Sequence of protein 2:
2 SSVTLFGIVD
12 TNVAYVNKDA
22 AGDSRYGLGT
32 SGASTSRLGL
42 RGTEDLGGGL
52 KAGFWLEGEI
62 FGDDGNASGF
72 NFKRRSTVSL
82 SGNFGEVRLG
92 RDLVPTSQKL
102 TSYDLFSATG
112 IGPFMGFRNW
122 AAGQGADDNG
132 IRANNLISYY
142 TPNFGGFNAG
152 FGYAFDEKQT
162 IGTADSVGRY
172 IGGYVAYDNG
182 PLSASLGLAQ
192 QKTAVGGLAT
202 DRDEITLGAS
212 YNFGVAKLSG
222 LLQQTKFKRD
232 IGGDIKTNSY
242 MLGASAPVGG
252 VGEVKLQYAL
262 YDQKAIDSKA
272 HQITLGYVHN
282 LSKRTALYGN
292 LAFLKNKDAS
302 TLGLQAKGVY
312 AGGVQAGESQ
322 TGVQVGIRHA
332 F

Sequence of protein 1:
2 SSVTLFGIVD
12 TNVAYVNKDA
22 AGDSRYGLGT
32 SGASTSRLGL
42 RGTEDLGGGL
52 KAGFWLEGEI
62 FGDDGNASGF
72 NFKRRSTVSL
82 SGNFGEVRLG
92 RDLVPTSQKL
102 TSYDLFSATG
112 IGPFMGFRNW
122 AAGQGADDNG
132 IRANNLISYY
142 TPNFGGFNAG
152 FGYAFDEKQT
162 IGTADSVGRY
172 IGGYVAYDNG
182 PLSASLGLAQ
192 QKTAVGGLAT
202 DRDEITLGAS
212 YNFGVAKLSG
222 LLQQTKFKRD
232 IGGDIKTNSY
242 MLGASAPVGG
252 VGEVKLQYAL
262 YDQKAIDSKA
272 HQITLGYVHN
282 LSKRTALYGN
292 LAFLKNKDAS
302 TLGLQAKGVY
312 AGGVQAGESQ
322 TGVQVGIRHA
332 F

The following describes two proteins that form a bound complex.

Interface contacts:
Residue L90 in protein 2 contacts residue T12 in protein 1 (closest heavy-atom distance 3.5 Å).
Residue R92 in protein 2 is in contact with residue G63 in protein 1 (closest heavy-atom distance 3.1 Å).
Residue F71 in protein 2 interacts with residue F71 in protein 1 (closest heavy-atom distance 3.2 Å).
Residue F73 in protein 2 contacts residue F71 in protein 1 (closest heavy-atom distance 4.1 Å).
Residue F55 in protein 2 is in contact with residue H330 in protein 1 (closest heavy-atom distance 3.6 Å).
Residue F73 in protein 2 contacts residue L39 in protein 1 (closest heavy-atom distance 3.7 Å).
Residue L137 in protein 2 interacts with residue L29 in protein 1 (closest heavy-atom distance 3.7 Å).
Residue N136 in protein 2 interacts with residue D64 in protein 1 (closest heavy-atom distance 2.9 Å).
Residue S77 in protein 2 interacts with residue G66 in protein 1 (closest heavy-atom distance 3.2 Å).
Residue A53 in protein 2 contacts residue H330 in protein 1 (closest heavy-atom distance 3.9 Å).
Residue F71 in protein 2 contacts residue G70 in protein 1 (closest heavy-atom distance 3.8 Å).
Residue E45 in protein 2 is in contact with residue H330 in protein 1 (closest heavy-atom distance 3.6 Å).
Residue E45 in protein 2 is in contact with residue S283 in protein 1 (closest heavy-atom distance 2.7 Å).
Residue F55 in protein 2 is in contact with residue V10 in protein 1 (closest heavy-atom distance 4.0 Å).
Residue F73 in protein 2 interacts with residue N67 in protein 1 (closest heavy-atom distance 3.9 Å).
Residue S77 in protein 2 is in contact with residue F62 in protein 1 (closest heavy-atom distance 4.1 Å).
Residue L41 in protein 2 contacts residue L39 in protein 1 (closest heavy-atom distance 3.7 Å).
Residue L47 in protein 2 is in contact with residue S283 in protein 1 (closest heavy-atom distance 3.6 Å).
Residue L47 in protein 2 interacts with residue L282 in protein 1 (closest heavy-atom distance 3.9 Å).
Residue F73 in protein 2 is in contact with residue I61 in protein 1 (closest heavy-atom distance 3.6 Å).
Residue L57 in protein 2 interacts with residue I61 in protein 1 (closest heavy-atom distance 4.2 Å).
Residue K74 in protein 2 interacts with residue A68 in protein 1 (closest heavy-atom distance 4.1 Å).
Residue K159 in protein 2 interacts with residue D20 in protein 1 (closest heavy-atom distance 3.5 Å).
Residue E158 in protein 2 is in contact with residue R26 in protein 1 (closest heavy-atom distance 4.0 Å).
Residue F156 in protein 2 contacts residue L29 in protein 1 (closest heavy-atom distance 3.9 Å).
Residue V79 in protein 2 is in contact with residue H330 in protein 1 (closest heavy-atom distance 3.9 Å).
Residue N135 in protein 2 interacts with residue D64 in protein 1 (closest heavy-atom distance 3.4 Å).
Residue N135 in protein 2 is in contact with residue D65 in protein 1 (closest heavy-atom distance 3.6 Å).
Residue G91 in protein 2 is in contact with residue G63 in protein 1 (closest heavy-atom distance 3.3 Å).
Residue V79 in protein 2 is in contact with residue T12 in protein 1 (closest heavy-atom distance 3.2 Å).
Residue R92 in protein 2 interacts with residue D64 in protein 1 (closest heavy-atom distance 3.9 Å).
Residue E158 in protein 2 interacts with residue G309 in protein 1 (closest heavy-atom distance 3.1 Å).
Residue F156 in protein 2 is in contact with residue Y27 in protein 1 (closest heavy-atom distance 3.5 Å).
Residue K74 in protein 2 is in contact with residue G66 in protein 1 (closest heavy-atom distance 3.3 Å).
Residue K159 in protein 2 is in contact with residue R26 in protein 1 (closest heavy-atom distance 3.8 Å).
Residue F156 in protein 2 contacts residue G28 in protein 1 (closest heavy-atom distance 3.6 Å).
Residue I138 in protein 2 interacts with residue V14 in protein 1 (closest heavy-atom distance 3.6 Å).
Residue N136 in protein 2 contacts residue L29 in protein 1 (closest heavy-atom distance 3.6 Å).
Residue I138 in protein 2 interacts with residue L29 in protein 1 (closest heavy-atom distance 3.7 Å).
Residue N72 in protein 2 is in contact with residue N67 in protein 1 (closest heavy-atom distance 3.3 Å).
Residue F73 in protein 2 contacts residue G66 in protein 1 (closest heavy-atom distance 2.9 Å).
Residue E45 in protein 2 is in contact with residue R285 in protein 1 (closest heavy-atom distance 3.6 Å).
Residue K159 in protein 2 contacts residue S25 in protein 1 (closest heavy-atom distance 4.0 Å).
Residue V79 in protein 2 is in contact with residue V10 in protein 1 (closest heavy-atom distance 3.7 Å).
Residue L90 in protein 2 interacts with residue L29 in protein 1 (closest heavy-atom distance 4.2 Å).
Residue E45 in protein 2 is in contact with residue T286 in protein 1 (closest heavy-atom distance 2.5 Å).
Residue F55 in protein 2 interacts with residue F332 in protein 1 (closest heavy-atom distance 3.6 Å).
Residue L47 in protein 2 is in contact with residue T286 in protein 1 (closest heavy-atom distance 4.2 Å).
Residue K159 in protein 2 is in contact with residue D24 in protein 1 (closest heavy-atom distance 3.1 Å).
Residue K74 in protein 2 interacts with residue D65 in protein 1 (closest heavy-atom distance 4.0 Å).
Residue A53 in protein 2 interacts with residue T286 in protein 1 (closest heavy-atom distance 3.4 Å).
Residue G91 in protein 2 contacts residue L29 in protein 1 (closest heavy-atom distance 3.5 Å).
Residue E158 in protein 2 is in contact with residue L29 in protein 1 (closest heavy-atom distance 3.0 Å).
Residue E158 in protein 2 contacts residue G28 in protein 1 (closest heavy-atom distance 3.6 Å).
Residue S77 in protein 2 contacts residue G63 in protein 1 (closest heavy-atom distance 2.8 Å).
Residue R92 in protein 2 interacts with residue D65 in protein 1 (closest heavy-atom distance 3.7 Å).
Residue L41 in protein 2 interacts with residue L6 in protein 1 (closest heavy-atom distance 4.0 Å).
Residue R92 in protein 2 is in contact with residue G66 in protein 1 (closest heavy-atom distance 4.0 Å).
Residue E158 in protein 2 contacts residue Y27 in protein 1 (closest heavy-atom distance 3.6 Å).
Residue N72 in protein 2 is in contact with residue G66 in protein 1 (closest heavy-atom distance 3.9 Å).